Sequence of chain B:
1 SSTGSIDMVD

Interface contacts:
Residue F110 in chain A interacts with residue G4 in chain B (closest heavy-atom distance 3.5 Å).
Residue L47 in chain A is in contact with residue V9 in chain B (closest heavy-atom distance 3.8 Å).
Residue F110 in chain A contacts residue T3 in chain B (closest heavy-atom distance 3.8 Å).
Residue V73 in chain A contacts residue I6 in chain B (closest heavy-atom distance 4.2 Å).
Residue K9 in chain A is in contact with residue D10 in chain B (closest heavy-atom distance 3.2 Å).
Residue F78 in chain A is in contact with residue D7 in chain B (closest heavy-atom distance 4.8 Å).
Residue D113 in chain A interacts with residue D7 in chain B (closest heavy-atom distance 4.3 Å).
Residue N13 in chain A interacts with residue D10 in chain B (closest heavy-atom distance 2.9 Å).
Residue L47 in chain A is in contact with residue M8 in chain B (closest heavy-atom distance 3.5 Å).
Residue K74 in chain A interacts with residue M8 in chain B (closest heavy-atom distance 3.1 Å).
Residue N44 in chain A contacts residue D10 in chain B (closest heavy-atom distance 2.9 Å).
Residue N13 in chain A is in contact with residue V9 in chain B (closest heavy-atom distance 3.4 Å).
Residue K74 in chain A contacts residue S5 in chain B (closest heavy-atom distance 4.8 Å).
Residue F16 in chain A interacts with residue V9 in chain B (closest heavy-atom distance 3.6 Å).
Residue D113 in chain A interacts with residue G4 in chain B (closest heavy-atom distance 4.6 Å).
Residue Y28 in chain A interacts with residue V9 in chain B (closest heavy-atom distance 3.4 Å).
Residue L47 in chain A contacts residue D7 in chain B (closest heavy-atom distance 3.6 Å).
Residue V40 in chain A contacts residue D10 in chain B (closest heavy-atom distance 3.7 Å).
Residue F110 in chain A interacts with residue I6 in chain B (closest heavy-atom distance 3.6 Å).
Residue F16 in chain A interacts with residue D7 in chain B (closest heavy-atom distance 4.8 Å).
Residue F16 in chain A is in contact with residue M8 in chain B (closest heavy-atom distance 4.1 Å).
Residue F78 in chain A interacts with residue M8 in chain B (closest heavy-atom distance 4.0 Å).
Residue K51 in chain A is in contact with residue D7 in chain B (closest heavy-atom distance 3.0 Å).
Residue F78 in chain A contacts residue I6 in chain B (closest heavy-atom distance 3.6 Å).
Residue K74 in chain A is in contact with residue I6 in chain B (closest heavy-atom distance 3.5 Å).
Residue D113 in chain A interacts with residue S5 in chain B (closest heavy-atom distance 2.9 Å).
Residue V17 in chain A is in contact with residue M8 in chain B (closest heavy-atom distance 4.1 Å).
Residue G111 in chain A is in contact with residue T3 in chain B (closest heavy-atom distance 3.5 Å).
Residue N109 in chain A is in contact with residue T3 in chain B (closest heavy-atom distance 3.4 Å).
Residue D113 in chain A contacts residue I6 in chain B (closest heavy-atom distance 2.7 Å).
Residue T43 in chain A interacts with residue D10 in chain B (closest heavy-atom distance 4.6 Å).
Residue K74 in chain A contacts residue V9 in chain B (closest heavy-atom distance 3.9 Å).
Residue F77 in chain A is in contact with residue I6 in chain B (closest heavy-atom distance 3.5 Å).
Residue N44 in chain A interacts with residue V9 in chain B (closest heavy-atom distance 3.4 Å).
Residue F110 in chain A contacts residue S5 in chain B (closest heavy-atom distance 4.0 Å).
Residue N109 in chain A is in contact with residue G4 in chain B (closest heavy-atom distance 4.5 Å).
Residue K74 in chain A interacts with residue D10 in chain B (closest heavy-atom distance 2.6 Å).
Residue I114 in chain A interacts with residue I6 in chain B (closest heavy-atom distance 4.1 Å).

Sequence of chain A:
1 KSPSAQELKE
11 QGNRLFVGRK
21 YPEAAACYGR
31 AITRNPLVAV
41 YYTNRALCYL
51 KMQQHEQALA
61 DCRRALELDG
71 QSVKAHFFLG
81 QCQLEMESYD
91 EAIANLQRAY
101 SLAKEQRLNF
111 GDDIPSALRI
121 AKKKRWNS

The following describes two proteins that form a bound complex.